Sequence of the first protein:
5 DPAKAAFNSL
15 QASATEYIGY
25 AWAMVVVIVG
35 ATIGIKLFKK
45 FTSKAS

Sequence of the second protein:
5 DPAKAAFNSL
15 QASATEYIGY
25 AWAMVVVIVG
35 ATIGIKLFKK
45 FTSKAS

Residue-level contacts at the interface:
Residue Y21 in the second protein interacts with residue G38 in the first protein (closest heavy-atom distance 4.3 Å).
Residue A18 in the second protein interacts with residue F45 in the first protein (closest heavy-atom distance 4.7 Å).
Residue M28 in the second protein contacts residue S50 in the first protein (closest heavy-atom distance 3.8 Å).
Residue L14 in the second protein contacts residue G34 in the first protein (closest heavy-atom distance 4.5 Å).
Residue I32 in the second protein is in contact with residue A49 in the first protein (closest heavy-atom distance 4.4 Å).
Residue A7 in the second protein is in contact with residue W26 in the first protein (closest heavy-atom distance 4.1 Å).
Residue I22 in the second protein contacts residue F45 in the first protein (closest heavy-atom distance 3.6 Å).
Residue M28 in the second protein contacts residue A49 in the first protein (closest heavy-atom distance 3.6 Å).
Residue M28 in the second protein is in contact with residue F45 in the first protein (closest heavy-atom distance 5.0 Å).
Residue A10 in the second protein interacts with residue V30 in the first protein (closest heavy-atom distance 3.7 Å).
Residue M28 in the second protein interacts with residue T46 in the first protein (closest heavy-atom distance 3.9 Å).
Residue P6 in the second protein interacts with residue W26 in the first protein (closest heavy-atom distance 3.6 Å).
Residue A18 in the second protein contacts residue L41 in the first protein (closest heavy-atom distance 4.1 Å).
Residue P6 in the second protein contacts residue V30 in the first protein (closest heavy-atom distance 4.8 Å).
Residue Y21 in the second protein is in contact with residue F45 in the first protein (closest heavy-atom distance 4.0 Å).
Residue A25 in the second protein is in contact with residue F45 in the first protein (closest heavy-atom distance 4.0 Å).
Residue L14 in the second protein is in contact with residue V33 in the first protein (closest heavy-atom distance 4.2 Å).
Residue V29 in the second protein is in contact with residue A49 in the first protein (closest heavy-atom distance 3.5 Å).
Residue L14 in the second protein contacts residue I37 in the first protein (closest heavy-atom distance 4.3 Å).
Residue Y21 in the second protein contacts residue L41 in the first protein (closest heavy-atom distance 4.5 Å).
Residue A25 in the second protein contacts residue A49 in the first protein (closest heavy-atom distance 3.3 Å).
Residue I32 in the second protein interacts with residue S50 in the first protein (closest heavy-atom distance 4.3 Å).
Residue Y21 in the second protein contacts residue F42 in the first protein (closest heavy-atom distance 4.7 Å).

The following describes two proteins that form a bound complex.